Sequence of protein 2:
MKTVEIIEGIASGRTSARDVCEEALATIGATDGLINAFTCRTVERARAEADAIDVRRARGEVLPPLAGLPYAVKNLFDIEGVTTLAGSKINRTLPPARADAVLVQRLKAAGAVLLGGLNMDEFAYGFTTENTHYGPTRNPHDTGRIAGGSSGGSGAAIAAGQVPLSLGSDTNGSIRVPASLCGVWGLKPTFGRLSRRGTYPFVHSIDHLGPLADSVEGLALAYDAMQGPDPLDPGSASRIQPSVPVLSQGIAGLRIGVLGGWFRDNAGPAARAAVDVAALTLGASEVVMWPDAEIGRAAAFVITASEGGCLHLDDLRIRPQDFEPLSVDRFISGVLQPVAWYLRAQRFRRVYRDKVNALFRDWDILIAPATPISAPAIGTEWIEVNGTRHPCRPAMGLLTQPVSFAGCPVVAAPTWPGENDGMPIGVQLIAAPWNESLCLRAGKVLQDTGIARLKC

These two protein chains interact to form a complex.

Sequence of protein 1:
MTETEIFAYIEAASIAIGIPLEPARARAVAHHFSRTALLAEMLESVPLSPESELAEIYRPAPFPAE

Residue-level contacts at the interface:
Residue R193 in protein 2 contacts residue F63 in protein 1 (closest heavy-atom distance 3.6 Å).
Residue H204 in protein 2 interacts with residue P50 in protein 1 (closest heavy-atom distance 2.9 Å).
Residue S205 in protein 2 contacts residue Y58 in protein 1 (closest heavy-atom distance 3.9 Å).
Residue F191 in protein 2 is in contact with residue I57 in protein 1 (closest heavy-atom distance 3.6 Å).
Residue H204 in protein 2 is in contact with residue L54 in protein 1 (closest heavy-atom distance 4.0 Å).
Residue W435 in protein 2 contacts residue A61 in protein 1 (closest heavy-atom distance 3.0 Å).
Residue S237 in protein 2 is in contact with residue R59 in protein 1 (closest heavy-atom distance 4.1 Å).
Residue S239 in protein 2 contacts residue F63 in protein 1 (closest heavy-atom distance 3.2 Å).
Residue R354 in protein 2 contacts residue A61 in protein 1 (closest heavy-atom distance 4.7 Å).
Residue H204 in protein 2 is in contact with residue E53 in protein 1 (closest heavy-atom distance 3.7 Å).
Residue N358 in protein 2 contacts residue P60 in protein 1 (closest heavy-atom distance 3.1 Å).
Residue R350 in protein 2 contacts residue Y58 in protein 1 (closest heavy-atom distance 3.5 Å).
Residue D233 in protein 2 contacts residue E53 in protein 1 (closest heavy-atom distance 4.2 Å).
Residue T190 in protein 2 is in contact with residue P60 in protein 1 (closest heavy-atom distance 3.7 Å).
Residue P201 in protein 2 contacts residue E51 in protein 1 (closest heavy-atom distance 4.1 Å).
Residue A341 in protein 2 interacts with residue I17 in protein 1 (closest heavy-atom distance 4.0 Å).
Residue R196 in protein 2 interacts with residue I57 in protein 1 (closest heavy-atom distance 3.9 Å).
Residue F191 in protein 2 is in contact with residue P60 in protein 1 (closest heavy-atom distance 3.4 Å).
Residue P434 in protein 2 contacts residue P60 in protein 1 (closest heavy-atom distance 4.2 Å).
Residue W435 in protein 2 is in contact with residue P64 in protein 1 (closest heavy-atom distance 3.9 Å).
Residue R354 in protein 2 contacts residue P60 in protein 1 (closest heavy-atom distance 3.4 Å).
Residue P434 in protein 2 interacts with residue A61 in protein 1 (closest heavy-atom distance 3.8 Å).
Residue R240 in protein 2 interacts with residue F63 in protein 1 (closest heavy-atom distance 3.4 Å).
Residue L312 in protein 2 interacts with residue P50 in protein 1 (closest heavy-atom distance 3.6 Å).
Residue Y200 in protein 2 contacts residue P50 in protein 1 (closest heavy-atom distance 3.5 Å).
Residue A407 in protein 2 interacts with residue P60 in protein 1 (closest heavy-atom distance 3.5 Å).
Residue W435 in protein 2 interacts with residue F63 in protein 1 (closest heavy-atom distance 3.7 Å).
Residue G235 in protein 2 contacts residue I57 in protein 1 (closest heavy-atom distance 3.8 Å).
Residue R240 in protein 2 interacts with residue P64 in protein 1 (closest heavy-atom distance 2.9 Å).
Residue F406 in protein 2 contacts residue Y58 in protein 1 (closest heavy-atom distance 3.9 Å).
Residue Q242 in protein 2 is in contact with residue P64 in protein 1 (closest heavy-atom distance 3.9 Å).
Residue F191 in protein 2 interacts with residue Y58 in protein 1 (closest heavy-atom distance 3.1 Å).
Residue P234 in protein 2 is in contact with residue E53 in protein 1 (closest heavy-atom distance 3.9 Å).
Residue L314 in protein 2 interacts with residue E44 in protein 1 (closest heavy-atom distance 4.7 Å).
Residue Q242 in protein 2 contacts residue F63 in protein 1 (closest heavy-atom distance 3.6 Å).
Residue H204 in protein 2 contacts residue S52 in protein 1 (closest heavy-atom distance 3.4 Å).
Residue R318 in protein 2 contacts residue E44 in protein 1 (closest heavy-atom distance 3.1 Å).
Residue R240 in protein 2 contacts residue A65 in protein 1 (closest heavy-atom distance 3.2 Å).
Residue P234 in protein 2 is in contact with residue I57 in protein 1 (closest heavy-atom distance 4.3 Å).
Residue S205 in protein 2 contacts residue L54 in protein 1 (closest heavy-atom distance 3.4 Å).
Residue R240 in protein 2 interacts with residue E66 in protein 1 (closest heavy-atom distance 3.2 Å).
Residue G235 in protein 2 is in contact with residue E53 in protein 1 (closest heavy-atom distance 4.3 Å).
Residue R354 in protein 2 interacts with residue R59 in protein 1 (closest heavy-atom distance 2.9 Å).
Residue S237 in protein 2 contacts residue F63 in protein 1 (closest heavy-atom distance 3.8 Å).
Residue A238 in protein 2 contacts residue F63 in protein 1 (closest heavy-atom distance 3.7 Å).
Residue A407 in protein 2 is in contact with residue Y58 in protein 1 (closest heavy-atom distance 3.5 Å).
Residue E308 in protein 2 contacts residue L54 in protein 1 (closest heavy-atom distance 3.5 Å).
Residue W435 in protein 2 contacts residue P60 in protein 1 (closest heavy-atom distance 4.2 Å).
Residue W342 in protein 2 contacts residue I17 in protein 1 (closest heavy-atom distance 4.0 Å).
Residue P339 in protein 2 contacts residue I17 in protein 1 (closest heavy-atom distance 4.0 Å).
Residue N358 in protein 2 is in contact with residue A61 in protein 1 (closest heavy-atom distance 4.0 Å).
Residue H204 in protein 2 contacts residue E51 in protein 1 (closest heavy-atom distance 4.5 Å).
Residue H204 in protein 2 is in contact with residue I57 in protein 1 (closest heavy-atom distance 3.9 Å).
Residue R354 in protein 2 is in contact with residue Y58 in protein 1 (closest heavy-atom distance 3.4 Å).
Residue Y343 in protein 2 interacts with residue L54 in protein 1 (closest heavy-atom distance 4.2 Å).
Residue W435 in protein 2 is in contact with residue P62 in protein 1 (closest heavy-atom distance 3.2 Å).
Residue R196 in protein 2 interacts with residue E53 in protein 1 (closest heavy-atom distance 2.7 Å).
Residue G408 in protein 2 interacts with residue Y58 in protein 1 (closest heavy-atom distance 4.6 Å).
Residue P201 in protein 2 is in contact with residue P50 in protein 1 (closest heavy-atom distance 3.1 Å).
Residue G408 in protein 2 interacts with residue P60 in protein 1 (closest heavy-atom distance 4.3 Å).